Interface contacts:
Residue L6 in chain A interacts with residue F2 in chain B (closest heavy-atom distance 3.6 Å).
Residue V33 in chain A interacts with residue F2 in chain B (closest heavy-atom distance 4.4 Å).
Residue P91 in chain A is in contact with residue D8 in chain B (closest heavy-atom distance 4.9 Å).
Residue G93 in chain A is in contact with residue L4 in chain B (closest heavy-atom distance 4.0 Å).
Residue L60 in chain A contacts residue Y1 in chain B (closest heavy-atom distance 3.9 Å).
Residue P91 in chain A interacts with residue I7 in chain B (closest heavy-atom distance 3.4 Å).
Residue L22 in chain A is in contact with residue T11 in chain B (closest heavy-atom distance 4.2 Å).
Residue V95 in chain A is in contact with residue L4 in chain B (closest heavy-atom distance 4.5 Å).
Residue F31 in chain A interacts with residue T11 in chain B (closest heavy-atom distance 3.8 Å).
Residue L60 in chain A contacts residue F2 in chain B (closest heavy-atom distance 3.7 Å).
Residue D9 in chain A is in contact with residue F2 in chain B (closest heavy-atom distance 4.4 Å).
Residue K62 in chain A is in contact with residue Y1 in chain B (closest heavy-atom distance 3.6 Å).
Residue A26 in chain A contacts residue T11 in chain B (closest heavy-atom distance 2.8 Å).
Residue A12 in chain A contacts residue Y1 in chain B (closest heavy-atom distance 3.8 Å).
Residue F31 in chain A interacts with residue I7 in chain B (closest heavy-atom distance 4.5 Å).
Residue V89 in chain A contacts residue F2 in chain B (closest heavy-atom distance 3.6 Å).
Residue A8 in chain A is in contact with residue D3 in chain B (closest heavy-atom distance 3.6 Å).
Residue F90 in chain A interacts with residue I7 in chain B (closest heavy-atom distance 4.1 Å).
Residue G93 in chain A contacts residue I7 in chain B (closest heavy-atom distance 4.3 Å).
Residue N92 in chain A interacts with residue I7 in chain B (closest heavy-atom distance 4.9 Å).
Residue F31 in chain A contacts residue F2 in chain B (closest heavy-atom distance 3.5 Å).
Residue Q27 in chain A interacts with residue T11 in chain B (closest heavy-atom distance 3.6 Å).
Residue A8 in chain A contacts residue L4 in chain B (closest heavy-atom distance 4.0 Å).
Residue K62 in chain A contacts residue T10 in chain B (closest heavy-atom distance 3.3 Å).
Residue Q27 in chain A is in contact with residue N13 in chain B (closest heavy-atom distance 2.9 Å).
Residue L6 in chain A interacts with residue L4 in chain B (closest heavy-atom distance 3.8 Å).
Residue V95 in chain A is in contact with residue F2 in chain B (closest heavy-atom distance 4.0 Å).
Residue A8 in chain A contacts residue F2 in chain B (closest heavy-atom distance 3.0 Å).
Residue V89 in chain A is in contact with residue I7 in chain B (closest heavy-atom distance 4.2 Å).
Residue L23 in chain A is in contact with residue T11 in chain B (closest heavy-atom distance 4.7 Å).
Residue L22 in chain A is in contact with residue T10 in chain B (closest heavy-atom distance 4.7 Å).
Residue K62 in chain A interacts with residue F2 in chain B (closest heavy-atom distance 4.7 Å).
Residue Q27 in chain A contacts residue G12 in chain B (closest heavy-atom distance 2.8 Å).
Residue F31 in chain A contacts residue T10 in chain B (closest heavy-atom distance 4.3 Å).

Sequence of chain A:
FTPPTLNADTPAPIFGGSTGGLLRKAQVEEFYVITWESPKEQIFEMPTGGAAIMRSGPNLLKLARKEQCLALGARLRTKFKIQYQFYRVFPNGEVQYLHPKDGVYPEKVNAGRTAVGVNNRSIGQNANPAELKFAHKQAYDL

Sequence of chain B:
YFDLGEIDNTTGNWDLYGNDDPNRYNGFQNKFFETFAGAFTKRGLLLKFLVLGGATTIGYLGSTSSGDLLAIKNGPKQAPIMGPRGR

These two protein chains interact to form a complex.